Sequence of chain A:
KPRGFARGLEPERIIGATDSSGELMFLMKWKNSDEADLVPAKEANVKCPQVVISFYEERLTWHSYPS

Interface contacts:
Residue V108 in chain B interacts with residue R66 in chain A (closest heavy-atom distance 3.4 Å).
Residue A105 in chain B contacts residue T68 in chain A (closest heavy-atom distance 3.8 Å).
Residue I118 in chain B contacts residue D41 in chain A (closest heavy-atom distance 4.0 Å).
Residue T107 in chain B is in contact with residue L67 in chain A (closest heavy-atom distance 3.8 Å).
Residue T107 in chain B interacts with residue R66 in chain A (closest heavy-atom distance 3.9 Å).
Residue A110 in chain B contacts residue F62 in chain A (closest heavy-atom distance 4.1 Å).
Residue V113 in chain B interacts with residue T25 in chain A (closest heavy-atom distance 3.9 Å).
Residue A112 in chain B interacts with residue T25 in chain A (closest heavy-atom distance 4.3 Å).
Residue F106 in chain B contacts residue H70 in chain A (closest heavy-atom distance 4.7 Å).
Residue A116 in chain B is in contact with residue A43 in chain A (closest heavy-atom distance 4.4 Å).
Residue V101 in chain B is in contact with residue Y72 in chain A (closest heavy-atom distance 3.5 Å).
Residue T107 in chain B interacts with residue W69 in chain A (closest heavy-atom distance 4.7 Å).
Residue I118 in chain B is in contact with residue E42 in chain A (closest heavy-atom distance 3.8 Å).
Residue A112 in chain B is in contact with residue A24 in chain A (closest heavy-atom distance 3.1 Å).
Residue V108 in chain B contacts residue T68 in chain A (closest heavy-atom distance 4.3 Å).
Residue T109 in chain B interacts with residue H70 in chain A (closest heavy-atom distance 4.8 Å).
Residue A117 in chain B interacts with residue E42 in chain A (closest heavy-atom distance 4.9 Å).
Residue V113 in chain B contacts residue L34 in chain A (closest heavy-atom distance 4.2 Å).
Residue F106 in chain B interacts with residue W69 in chain A (closest heavy-atom distance 3.7 Å).
Residue V113 in chain B interacts with residue A24 in chain A (closest heavy-atom distance 3.0 Å).
Residue I118 in chain B interacts with residue A43 in chain A (closest heavy-atom distance 2.8 Å).
Residue Q103 in chain B contacts residue W69 in chain A (closest heavy-atom distance 3.3 Å).
Residue V113 in chain B is in contact with residue I22 in chain A (closest heavy-atom distance 4.6 Å).
Residue V108 in chain B is in contact with residue Y63 in chain A (closest heavy-atom distance 3.7 Å).
Residue P102 in chain B interacts with residue W69 in chain A (closest heavy-atom distance 4.1 Å).
Residue A116 in chain B is in contact with residue L34 in chain A (closest heavy-atom distance 4.5 Å).
Residue T109 in chain B contacts residue T68 in chain A (closest heavy-atom distance 3.4 Å).
Residue T104 in chain B is in contact with residue W69 in chain A (closest heavy-atom distance 4.2 Å).
Residue A114 in chain B contacts residue L45 in chain A (closest heavy-atom distance 3.8 Å).
Residue N111 in chain B interacts with residue A24 in chain A (closest heavy-atom distance 4.1 Å).
Residue I118 in chain B contacts residue L34 in chain A (closest heavy-atom distance 4.0 Å).
Residue A114 in chain B contacts residue T25 in chain A (closest heavy-atom distance 3.7 Å).
Residue L100 in chain B contacts residue Y72 in chain A (closest heavy-atom distance 3.3 Å).
Residue A105 in chain B interacts with residue Y72 in chain A (closest heavy-atom distance 4.0 Å).
Residue V113 in chain B is in contact with residue L45 in chain A (closest heavy-atom distance 4.2 Å).
Residue V108 in chain B is in contact with residue L67 in chain A (closest heavy-atom distance 4.7 Å).
Residue N115 in chain B contacts residue L45 in chain A (closest heavy-atom distance 3.0 Å).
Residue F106 in chain B contacts residue T68 in chain A (closest heavy-atom distance 3.4 Å).
Residue A105 in chain B is in contact with residue H70 in chain A (closest heavy-atom distance 2.6 Å).
Residue A110 in chain B interacts with residue R66 in chain A (closest heavy-atom distance 3.8 Å).
Residue P102 in chain B contacts residue Y72 in chain A (closest heavy-atom distance 3.2 Å).
Residue P102 in chain B is in contact with residue H70 in chain A (closest heavy-atom distance 3.5 Å).
Residue A117 in chain B contacts residue A43 in chain A (closest heavy-atom distance 3.5 Å).
Residue A105 in chain B contacts residue W69 in chain A (closest heavy-atom distance 3.1 Å).
Residue T109 in chain B contacts residue R66 in chain A (closest heavy-atom distance 3.3 Å).
Residue A117 in chain B interacts with residue D44 in chain A (closest heavy-atom distance 4.8 Å).
Residue A116 in chain B interacts with residue D44 in chain A (closest heavy-atom distance 4.1 Å).
Residue T107 in chain B is in contact with residue H70 in chain A (closest heavy-atom distance 2.9 Å).
Residue A116 in chain B interacts with residue L45 in chain A (closest heavy-atom distance 3.2 Å).
Residue T107 in chain B interacts with residue T68 in chain A (closest heavy-atom distance 2.6 Å).
Residue F106 in chain B contacts residue L67 in chain A (closest heavy-atom distance 3.6 Å).
Residue V113 in chain B is in contact with residue G23 in chain A (closest heavy-atom distance 3.3 Å).

The following describes two proteins that form a bound complex.

Sequence of chain B:
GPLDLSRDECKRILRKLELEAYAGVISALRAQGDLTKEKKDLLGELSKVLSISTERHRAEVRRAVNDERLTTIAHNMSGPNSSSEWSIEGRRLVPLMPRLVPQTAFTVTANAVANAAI